Sequence of chain B:
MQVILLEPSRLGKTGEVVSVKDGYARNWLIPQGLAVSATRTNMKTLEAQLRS

Interface contacts:
Residue S66 in chain A contacts residue A38 in chain B (closest heavy-atom distance 4.8 Å).

The following describes two proteins that form a bound complex.

Sequence of chain A:
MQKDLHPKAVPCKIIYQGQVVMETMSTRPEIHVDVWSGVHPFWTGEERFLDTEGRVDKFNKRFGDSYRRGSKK